Interface contacts:
Residue S99 in protein 1 contacts residue F5 in protein 2 (closest heavy-atom distance 4.3 Å).
Residue Y84 in protein 1 is in contact with residue L8 in protein 2 (closest heavy-atom distance 2.8 Å).
Residue L81 in protein 1 contacts residue L8 in protein 2 (closest heavy-atom distance 3.9 Å).
Residue R155 in protein 1 is in contact with residue I3 in protein 2 (closest heavy-atom distance 3.7 Å).
Residue N70 in protein 1 interacts with residue F5 in protein 2 (closest heavy-atom distance 2.9 Å).
Residue Y7 in protein 1 contacts residue I2 in protein 2 (closest heavy-atom distance 3.6 Å).
Residue E152 in protein 1 is in contact with residue E6 in protein 2 (closest heavy-atom distance 3.3 Å).
Residue K66 in protein 1 interacts with residue I2 in protein 2 (closest heavy-atom distance 2.6 Å).
Residue Y159 in protein 1 is in contact with residue S1 in protein 2 (closest heavy-atom distance 2.6 Å).
Residue T143 in protein 1 contacts residue L8 in protein 2 (closest heavy-atom distance 2.6 Å).
Residue Y171 in protein 1 contacts residue S1 in protein 2 (closest heavy-atom distance 2.6 Å).
Residue L156 in protein 1 contacts residue I3 in protein 2 (closest heavy-atom distance 3.7 Å).
Residue S73 in protein 1 is in contact with residue K7 in protein 2 (closest heavy-atom distance 3.3 Å).
Residue Y116 in protein 1 interacts with residue L8 in protein 2 (closest heavy-atom distance 3.6 Å).
Residue Y116 in protein 1 contacts residue E6 in protein 2 (closest heavy-atom distance 4.1 Å).
Residue E63 in protein 1 is in contact with residue S1 in protein 2 (closest heavy-atom distance 2.5 Å).
Residue N70 in protein 1 interacts with residue I2 in protein 2 (closest heavy-atom distance 3.9 Å).
Residue W167 in protein 1 contacts residue S1 in protein 2 (closest heavy-atom distance 3.4 Å).
Residue D77 in protein 1 is in contact with residue E6 in protein 2 (closest heavy-atom distance 4.5 Å).
Residue S73 in protein 1 interacts with residue F5 in protein 2 (closest heavy-atom distance 3.9 Å).
Residue N70 in protein 1 is in contact with residue I3 in protein 2 (closest heavy-atom distance 3.3 Å).
Residue F74 in protein 1 interacts with residue F5 in protein 2 (closest heavy-atom distance 3.5 Å).
Residue I95 in protein 1 is in contact with residue L8 in protein 2 (closest heavy-atom distance 4.3 Å).
Residue V76 in protein 1 contacts residue K7 in protein 2 (closest heavy-atom distance 4.0 Å).
Residue V9 in protein 1 contacts residue I2 in protein 2 (closest heavy-atom distance 3.6 Å).
Residue W147 in protein 1 interacts with residue L8 in protein 2 (closest heavy-atom distance 3.5 Å).
Residue W147 in protein 1 interacts with residue E6 in protein 2 (closest heavy-atom distance 3.6 Å).
Residue K146 in protein 1 interacts with residue L8 in protein 2 (closest heavy-atom distance 3.0 Å).
Residue E24 in protein 1 interacts with residue I2 in protein 2 (closest heavy-atom distance 3.5 Å).
Residue Y116 in protein 1 interacts with residue F5 in protein 2 (closest heavy-atom distance 3.3 Å).
Residue S99 in protein 1 interacts with residue I3 in protein 2 (closest heavy-atom distance 4.2 Å).
Residue R155 in protein 1 contacts residue F5 in protein 2 (closest heavy-atom distance 4.2 Å).
Residue R155 in protein 1 interacts with residue N4 in protein 2 (closest heavy-atom distance 2.8 Å).
Residue K66 in protein 1 contacts residue I3 in protein 2 (closest heavy-atom distance 4.7 Å).
Residue Y159 in protein 1 interacts with residue I3 in protein 2 (closest heavy-atom distance 3.5 Å).
Residue T163 in protein 1 contacts residue S1 in protein 2 (closest heavy-atom distance 4.7 Å).
Residue R62 in protein 1 interacts with residue S1 in protein 2 (closest heavy-atom distance 3.7 Å).
Residue Q114 in protein 1 interacts with residue F5 in protein 2 (closest heavy-atom distance 3.6 Å).
Residue E24 in protein 1 is in contact with residue F5 in protein 2 (closest heavy-atom distance 4.7 Å).
Residue V9 in protein 1 contacts residue F5 in protein 2 (closest heavy-atom distance 4.0 Å).
Residue D77 in protein 1 contacts residue L8 in protein 2 (closest heavy-atom distance 2.7 Å).
Residue L5 in protein 1 interacts with residue S1 in protein 2 (closest heavy-atom distance 4.0 Å).
Residue Y59 in protein 1 interacts with residue S1 in protein 2 (closest heavy-atom distance 4.8 Å).
Residue E63 in protein 1 contacts residue I2 in protein 2 (closest heavy-atom distance 4.2 Å).
Residue V97 in protein 1 is in contact with residue F5 in protein 2 (closest heavy-atom distance 3.8 Å).
Residue N70 in protein 1 interacts with residue N4 in protein 2 (closest heavy-atom distance 3.6 Å).
Residue Q114 in protein 1 is in contact with residue I3 in protein 2 (closest heavy-atom distance 4.4 Å).
Residue D77 in protein 1 interacts with residue K7 in protein 2 (closest heavy-atom distance 3.3 Å).
Residue W147 in protein 1 contacts residue K7 in protein 2 (closest heavy-atom distance 3.0 Å).
Residue Y123 in protein 1 is in contact with residue L8 in protein 2 (closest heavy-atom distance 4.3 Å).
Residue S73 in protein 1 interacts with residue E6 in protein 2 (closest heavy-atom distance 4.5 Å).
Residue Y7 in protein 1 interacts with residue S1 in protein 2 (closest heavy-atom distance 2.8 Å).
Residue Y45 in protein 1 contacts residue I2 in protein 2 (closest heavy-atom distance 3.9 Å).
Residue Y22 in protein 1 contacts residue F5 in protein 2 (closest heavy-atom distance 4.3 Å).
Residue R155 in protein 1 contacts residue E6 in protein 2 (closest heavy-atom distance 3.5 Å).
Residue K146 in protein 1 contacts residue K7 in protein 2 (closest heavy-atom distance 4.0 Å).
Residue Y159 in protein 1 contacts residue I2 in protein 2 (closest heavy-atom distance 3.6 Å).
Residue T80 in protein 1 interacts with residue L8 in protein 2 (closest heavy-atom distance 3.8 Å).
Residue K66 in protein 1 contacts residue N4 in protein 2 (closest heavy-atom distance 3.0 Å).
Residue K66 in protein 1 interacts with residue S1 in protein 2 (closest heavy-atom distance 3.5 Å).

Sequence of protein 2:
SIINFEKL

These two protein chains interact to form a complex.

Sequence of protein 1:
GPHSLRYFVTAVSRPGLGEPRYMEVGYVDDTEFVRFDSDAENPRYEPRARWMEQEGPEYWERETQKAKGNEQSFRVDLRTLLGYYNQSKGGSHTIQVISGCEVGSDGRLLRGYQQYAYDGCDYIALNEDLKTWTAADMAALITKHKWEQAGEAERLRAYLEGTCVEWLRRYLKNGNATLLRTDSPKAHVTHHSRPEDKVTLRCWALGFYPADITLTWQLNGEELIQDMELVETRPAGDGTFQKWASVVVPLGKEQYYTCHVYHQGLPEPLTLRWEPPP